Sequence of chain B:
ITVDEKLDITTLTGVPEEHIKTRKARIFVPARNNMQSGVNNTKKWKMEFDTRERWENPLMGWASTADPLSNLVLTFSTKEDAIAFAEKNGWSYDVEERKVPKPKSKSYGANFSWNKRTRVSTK

Contacts between the two chains:
Residue M588 in chain A interacts with residue T61 in chain B (closest heavy-atom distance 3.5 Å).
Residue V48 in chain A contacts residue Y118 in chain B (closest heavy-atom distance 3.7 Å).
Residue V585 in chain A interacts with residue T61 in chain B (closest heavy-atom distance 3.2 Å).
Residue E113 in chain A is in contact with residue N43 in chain B (closest heavy-atom distance 2.7 Å).
Residue E226 in chain A interacts with residue R36 in chain B (closest heavy-atom distance 3.0 Å).
Residue D617 in chain A contacts residue K34 in chain B (closest heavy-atom distance 3.5 Å).
Residue M254 in chain A is in contact with residue V110 in chain B (closest heavy-atom distance 3.6 Å).
Residue L616 in chain A contacts residue K34 in chain B (closest heavy-atom distance 3.5 Å).
Residue R223 in chain A contacts residue N81 in chain B (closest heavy-atom distance 2.9 Å).
Residue R249 in chain A interacts with residue M45 in chain B (closest heavy-atom distance 3.7 Å).
Residue S47 in chain A interacts with residue N121 in chain B (closest heavy-atom distance 3.4 Å).
Residue R253 in chain A interacts with residue A41 in chain B (closest heavy-atom distance 3.6 Å).
Residue S47 in chain A is in contact with residue V130 in chain B (closest heavy-atom distance 3.7 Å).
Residue P252 in chain A interacts with residue N44 in chain B (closest heavy-atom distance 3.3 Å).
Residue L46 in chain A is in contact with residue K116 in chain B (closest heavy-atom distance 3.2 Å).
Residue Q110 in chain A contacts residue M45 in chain B (closest heavy-atom distance 3.6 Å).
Residue T25 in chain A contacts residue K116 in chain B (closest heavy-atom distance 3.4 Å).
Residue E165 in chain A contacts residue V130 in chain B (closest heavy-atom distance 3.8 Å).
Residue V48 in chain A contacts residue K116 in chain B (closest heavy-atom distance 4.0 Å).
Residue E226 in chain A contacts residue E106 in chain B (closest heavy-atom distance 3.8 Å).
Residue D403 in chain A is in contact with residue R127 in chain B (closest heavy-atom distance 2.3 Å).
Residue R45 in chain A is in contact with residue K114 in chain B (closest heavy-atom distance 2.8 Å).
Residue E261 in chain A is in contact with residue R42 in chain B (closest heavy-atom distance 2.4 Å).
Residue D201 in chain A contacts residue M45 in chain B (closest heavy-atom distance 3.2 Å).
Residue D118 in chain A contacts residue Q46 in chain B (closest heavy-atom distance 2.4 Å).
Residue H401 in chain A interacts with residue T128 in chain B (closest heavy-atom distance 3.8 Å).
Residue M588 in chain A contacts residue E63 in chain B (closest heavy-atom distance 3.4 Å).
Residue A70 in chain A is in contact with residue Y118 in chain B (closest heavy-atom distance 3.8 Å).
Residue E44 in chain A interacts with residue K114 in chain B (closest heavy-atom distance 2.4 Å).
Residue E44 in chain A is in contact with residue K116 in chain B (closest heavy-atom distance 3.0 Å).
Residue K584 in chain A is in contact with residue E106 in chain B (closest heavy-atom distance 2.2 Å).
Residue V48 in chain A is in contact with residue N121 in chain B (closest heavy-atom distance 3.4 Å).
Residue Q36 in chain A interacts with residue G48 in chain B (closest heavy-atom distance 3.2 Å).
Residue M254 in chain A interacts with residue P111 in chain B (closest heavy-atom distance 3.5 Å).
Residue M588 in chain A interacts with residue R62 in chain B (closest heavy-atom distance 3.8 Å).
Residue N237 in chain A is in contact with residue K109 in chain B (closest heavy-atom distance 3.9 Å).
Residue E256 in chain A is in contact with residue K112 in chain B (closest heavy-atom distance 3.2 Å).
Residue Q36 in chain A interacts with residue V49 in chain B (closest heavy-atom distance 3.2 Å).
Residue R223 in chain A contacts residue R64 in chain B (closest heavy-atom distance 2.8 Å).
Residue R39 in chain A contacts residue S47 in chain B (closest heavy-atom distance 3.2 Å).
Residue M254 in chain A contacts residue K109 in chain B (closest heavy-atom distance 3.3 Å).
Residue D115 in chain A interacts with residue Q46 in chain B (closest heavy-atom distance 3.3 Å).
Residue Y42 in chain A interacts with residue K116 in chain B (closest heavy-atom distance 3.2 Å).
Residue H43 in chain A interacts with residue K116 in chain B (closest heavy-atom distance 2.2 Å).
Residue E113 in chain A is in contact with residue Q46 in chain B (closest heavy-atom distance 2.2 Å).
Residue K584 in chain A is in contact with residue R36 in chain B (closest heavy-atom distance 3.0 Å).
Residue Q582 in chain A contacts residue D104 in chain B (closest heavy-atom distance 3.2 Å).
Residue V585 in chain A is in contact with residue D60 in chain B (closest heavy-atom distance 3.9 Å).
Residue L251 in chain A contacts residue N43 in chain B (closest heavy-atom distance 3.4 Å).
Residue W399 in chain A contacts residue R127 in chain B (closest heavy-atom distance 3.1 Å).
Residue L400 in chain A contacts residue T128 in chain B (closest heavy-atom distance 3.1 Å).
Residue D115 in chain A is in contact with residue S47 in chain B (closest heavy-atom distance 3.4 Å).
Residue E113 in chain A interacts with residue M45 in chain B (closest heavy-atom distance 3.0 Å).
Residue L404 in chain A contacts residue R127 in chain B (closest heavy-atom distance 3.5 Å).
Residue H255 in chain A contacts residue K109 in chain B (closest heavy-atom distance 3.0 Å).
Residue T157 in chain A interacts with residue K133 in chain B (closest heavy-atom distance 3.6 Å).
Residue Q28 in chain A contacts residue K114 in chain B (closest heavy-atom distance 2.8 Å).
Residue T244 in chain A is in contact with residue A73 in chain B (closest heavy-atom distance 3.5 Å).
Residue E372 in chain A is in contact with residue K112 in chain B (closest heavy-atom distance 3.6 Å).
Residue E261 in chain A is in contact with residue N44 in chain B (closest heavy-atom distance 3.1 Å).

These two protein chains interact to form a complex.

Sequence of chain A:
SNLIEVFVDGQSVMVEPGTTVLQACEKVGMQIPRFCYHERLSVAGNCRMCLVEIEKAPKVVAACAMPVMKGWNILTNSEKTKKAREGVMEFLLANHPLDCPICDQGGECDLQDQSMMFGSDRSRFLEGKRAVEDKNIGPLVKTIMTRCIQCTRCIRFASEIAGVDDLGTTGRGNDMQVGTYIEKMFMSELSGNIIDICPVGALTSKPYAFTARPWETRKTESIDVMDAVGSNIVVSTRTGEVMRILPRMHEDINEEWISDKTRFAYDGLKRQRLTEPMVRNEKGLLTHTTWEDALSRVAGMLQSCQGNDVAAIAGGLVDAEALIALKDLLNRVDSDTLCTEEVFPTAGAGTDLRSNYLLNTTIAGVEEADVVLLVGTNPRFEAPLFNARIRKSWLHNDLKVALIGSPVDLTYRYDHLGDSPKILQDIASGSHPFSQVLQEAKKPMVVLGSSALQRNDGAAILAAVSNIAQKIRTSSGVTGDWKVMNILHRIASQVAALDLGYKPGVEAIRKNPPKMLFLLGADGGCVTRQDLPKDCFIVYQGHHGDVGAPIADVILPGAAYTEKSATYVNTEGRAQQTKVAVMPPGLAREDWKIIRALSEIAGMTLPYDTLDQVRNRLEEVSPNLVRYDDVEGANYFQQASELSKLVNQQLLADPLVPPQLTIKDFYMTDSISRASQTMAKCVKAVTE